Sequence of chain A:
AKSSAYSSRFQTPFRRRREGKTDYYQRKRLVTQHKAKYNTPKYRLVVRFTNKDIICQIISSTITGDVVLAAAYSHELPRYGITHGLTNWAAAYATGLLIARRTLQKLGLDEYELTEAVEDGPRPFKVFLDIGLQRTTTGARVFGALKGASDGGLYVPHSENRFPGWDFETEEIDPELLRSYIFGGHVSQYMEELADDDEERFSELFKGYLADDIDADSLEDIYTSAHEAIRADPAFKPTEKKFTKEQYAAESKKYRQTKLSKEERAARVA

The following describes two proteins that form a bound complex.

Sequence of chain B:
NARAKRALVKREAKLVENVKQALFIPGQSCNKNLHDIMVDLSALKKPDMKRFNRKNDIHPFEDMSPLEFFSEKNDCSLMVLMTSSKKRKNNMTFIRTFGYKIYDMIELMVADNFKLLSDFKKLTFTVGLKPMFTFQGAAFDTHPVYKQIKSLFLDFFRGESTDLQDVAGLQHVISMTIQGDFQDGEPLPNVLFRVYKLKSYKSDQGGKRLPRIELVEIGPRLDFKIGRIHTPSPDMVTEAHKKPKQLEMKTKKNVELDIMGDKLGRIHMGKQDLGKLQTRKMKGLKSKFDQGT

Contacts between the two chains:
Residue V175 in chain B is in contact with residue T132 in chain A (closest heavy-atom distance 4.5 Å).
Residue D174 in chain B contacts residue R140 in chain A (closest heavy-atom distance 2.8 Å).
Residue D174 in chain B contacts residue N45 in chain A (closest heavy-atom distance 4.3 Å).
Residue G136 in chain B contacts residue H40 in chain A (closest heavy-atom distance 4.0 Å).
Residue T134 in chain B contacts residue S67 in chain A (closest heavy-atom distance 3.3 Å).
Residue V135 in chain B is in contact with residue V37 in chain A (closest heavy-atom distance 4.4 Å).
Residue D174 in chain B is in contact with residue T46 in chain A (closest heavy-atom distance 2.8 Å).
Residue L137 in chain B is in contact with residue N45 in chain A (closest heavy-atom distance 3.5 Å).
Residue G136 in chain B interacts with residue N45 in chain A (closest heavy-atom distance 4.5 Å).
Residue T134 in chain B is in contact with residue T68 in chain A (closest heavy-atom distance 4.6 Å).
Residue D174 in chain B is in contact with residue Y44 in chain A (closest heavy-atom distance 2.9 Å).
Residue K216 in chain B interacts with residue E133 in chain A (closest heavy-atom distance 4.3 Å).
Residue A51 in chain B is in contact with residue I69 in chain A (closest heavy-atom distance 3.9 Å).
Residue F133 in chain B is in contact with residue S67 in chain A (closest heavy-atom distance 4.3 Å).
Residue Q173 in chain B interacts with residue Y44 in chain A (closest heavy-atom distance 3.9 Å).
Residue T134 in chain B is in contact with residue P47 in chain A (closest heavy-atom distance 4.1 Å).
Residue K216 in chain B contacts residue A134 in chain A (closest heavy-atom distance 3.6 Å).
Residue A176 in chain B contacts residue T132 in chain A (closest heavy-atom distance 3.8 Å).
Residue N61 in chain B interacts with residue Q17 in chain A (closest heavy-atom distance 4.0 Å).
Residue L172 in chain B interacts with residue K43 in chain A (closest heavy-atom distance 3.9 Å).
Residue P219 in chain B interacts with residue A134 in chain A (closest heavy-atom distance 4.3 Å).
Residue G177 in chain B interacts with residue P47 in chain A (closest heavy-atom distance 4.5 Å).
Residue V175 in chain B is in contact with residue V135 in chain A (closest heavy-atom distance 3.7 Å).
Residue L172 in chain B contacts residue Y44 in chain A (closest heavy-atom distance 3.4 Å).
Residue P55 in chain B interacts with residue T38 in chain A (closest heavy-atom distance 3.8 Å).
Residue L178 in chain B is in contact with residue L131 in chain A (closest heavy-atom distance 4.2 Å).
Residue K130 in chain B is in contact with residue T70 in chain A (closest heavy-atom distance 4.7 Å).
Residue L131 in chain B contacts residue V73 in chain A (closest heavy-atom distance 3.9 Å).
Residue T134 in chain B interacts with residue I69 in chain A (closest heavy-atom distance 4.7 Å).
Residue P219 in chain B contacts residue L131 in chain A (closest heavy-atom distance 3.6 Å).
Residue P219 in chain B is in contact with residue Y129 in chain A (closest heavy-atom distance 4.0 Å).
Residue T132 in chain B contacts residue T70 in chain A (closest heavy-atom distance 3.6 Å).
Residue R217 in chain B contacts residue A134 in chain A (closest heavy-atom distance 3.0 Å).
Residue K216 in chain B interacts with residue Y129 in chain A (closest heavy-atom distance 3.2 Å).
Residue V135 in chain B contacts residue I69 in chain A (closest heavy-atom distance 3.5 Å).
Residue T132 in chain B contacts residue T68 in chain A (closest heavy-atom distance 3.2 Å).
Residue T170 in chain B is in contact with residue Y44 in chain A (closest heavy-atom distance 4.2 Å).
Residue V175 in chain B is in contact with residue L131 in chain A (closest heavy-atom distance 3.5 Å).
Residue L52 in chain B is in contact with residue I69 in chain A (closest heavy-atom distance 4.4 Å).
Residue T170 in chain B interacts with residue K43 in chain A (closest heavy-atom distance 3.3 Å).
Residue L125 in chain B interacts with residue T70 in chain A (closest heavy-atom distance 3.7 Å).
Residue K210 in chain B contacts residue Y129 in chain A (closest heavy-atom distance 3.7 Å).
Residue K138 in chain B is in contact with residue N45 in chain A (closest heavy-atom distance 3.1 Å).
Residue Q173 in chain B interacts with residue N45 in chain A (closest heavy-atom distance 2.9 Å).
Residue A176 in chain B is in contact with residue N45 in chain A (closest heavy-atom distance 4.5 Å).
Residue Y209 in chain B is in contact with residue Y129 in chain A (closest heavy-atom distance 4.1 Å).
Residue F133 in chain B contacts residue T68 in chain A (closest heavy-atom distance 3.7 Å).
Residue S208 in chain B interacts with residue Y129 in chain A (closest heavy-atom distance 2.4 Å).
Residue A176 in chain B interacts with residue P47 in chain A (closest heavy-atom distance 3.6 Å).
Residue I221 in chain B interacts with residue L131 in chain A (closest heavy-atom distance 4.5 Å).
Residue V135 in chain B is in contact with residue S67 in chain A (closest heavy-atom distance 3.4 Å).
Residue F133 in chain B contacts residue I69 in chain A (closest heavy-atom distance 3.6 Å).
Residue V135 in chain B is in contact with residue T68 in chain A (closest heavy-atom distance 3.4 Å).
Residue S208 in chain B is in contact with residue E130 in chain A (closest heavy-atom distance 3.8 Å).
Residue G177 in chain B interacts with residue N45 in chain A (closest heavy-atom distance 3.3 Å).
Residue L125 in chain B contacts residue I69 in chain A (closest heavy-atom distance 4.4 Å).
Residue T132 in chain B is in contact with residue I69 in chain A (closest heavy-atom distance 3.3 Å).
Residue E168 in chain B contacts residue K43 in chain A (closest heavy-atom distance 3.7 Å).
Residue S208 in chain B interacts with residue L131 in chain A (closest heavy-atom distance 3.7 Å).
Residue T170 in chain B interacts with residue N45 in chain A (closest heavy-atom distance 4.2 Å).